Sequence of the first protein:
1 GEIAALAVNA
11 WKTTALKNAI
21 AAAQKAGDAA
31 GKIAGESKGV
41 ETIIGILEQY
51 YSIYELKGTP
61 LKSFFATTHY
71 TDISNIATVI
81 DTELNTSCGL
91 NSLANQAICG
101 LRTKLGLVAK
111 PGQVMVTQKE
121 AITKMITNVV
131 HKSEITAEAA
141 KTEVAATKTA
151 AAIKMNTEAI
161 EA

This data describes a binding interaction between two proteins.

Contacts between the two chains:
Residue V108 in the first protein is in contact with residue R44 in the second protein (closest heavy-atom distance 4.2 Å).
Residue L107 in the first protein is in contact with residue R44 in the second protein (closest heavy-atom distance 3.2 Å).
Residue L93 in the first protein is in contact with residue G79 in the second protein (closest heavy-atom distance 3.6 Å).
Residue N91 in the first protein is in contact with residue R72 in the second protein (closest heavy-atom distance 2.5 Å).
Residue Q113 in the first protein interacts with residue Y89 in the second protein (closest heavy-atom distance 4.4 Å).
Residue S87 in the first protein is in contact with residue L52 in the second protein (closest heavy-atom distance 4.5 Å).
Residue P111 in the first protein interacts with residue I87 in the second protein (closest heavy-atom distance 3.9 Å).
Residue L90 in the first protein is in contact with residue N80 in the second protein (closest heavy-atom distance 3.2 Å).
Residue Q96 in the first protein contacts residue L52 in the second protein (closest heavy-atom distance 3.8 Å).
Residue V114 in the first protein contacts residue W94 in the second protein (closest heavy-atom distance 3.8 Å).
Residue Q113 in the first protein is in contact with residue W94 in the second protein (closest heavy-atom distance 3.3 Å).
Residue Q113 in the first protein interacts with residue P92 in the second protein (closest heavy-atom distance 3.9 Å).
Residue L90 in the first protein interacts with residue F71 in the second protein (closest heavy-atom distance 3.5 Å).
Residue A109 in the first protein contacts residue E46 in the second protein (closest heavy-atom distance 3.8 Å).
Residue M115 in the first protein interacts with residue T42 in the second protein (closest heavy-atom distance 4.5 Å).
Residue V114 in the first protein interacts with residue Y89 in the second protein (closest heavy-atom distance 3.3 Å).
Residue P111 in the first protein contacts residue Q97 in the second protein (closest heavy-atom distance 4.0 Å).
Residue K110 in the first protein interacts with residue W94 in the second protein (closest heavy-atom distance 3.7 Å).
Residue M115 in the first protein is in contact with residue Q41 in the second protein (closest heavy-atom distance 4.2 Å).
Residue L93 in the first protein contacts residue N80 in the second protein (closest heavy-atom distance 3.2 Å).
Residue C88 in the first protein interacts with residue L52 in the second protein (closest heavy-atom distance 3.2 Å).
Residue P111 in the first protein interacts with residue S95 in the second protein (closest heavy-atom distance 3.1 Å).
Residue G112 in the first protein interacts with residue W94 in the second protein (closest heavy-atom distance 3.5 Å).
Residue V108 in the first protein is in contact with residue Y53 in the second protein (closest heavy-atom distance 4.5 Å).
Residue L90 in the first protein contacts residue L45 in the second protein (closest heavy-atom distance 3.5 Å).
Residue A109 in the first protein interacts with residue Q97 in the second protein (closest heavy-atom distance 4.2 Å).
Residue M115 in the first protein contacts residue R44 in the second protein (closest heavy-atom distance 4.0 Å).
Residue V114 in the first protein is in contact with residue P92 in the second protein (closest heavy-atom distance 3.5 Å).
Residue N91 in the first protein interacts with residue I73 in the second protein (closest heavy-atom distance 3.8 Å).
Residue N91 in the first protein interacts with residue D74 in the second protein (closest heavy-atom distance 3.2 Å).
Residue G89 in the first protein contacts residue R47 in the second protein (closest heavy-atom distance 4.5 Å).
Residue M115 in the first protein contacts residue Y89 in the second protein (closest heavy-atom distance 3.4 Å).
Residue L93 in the first protein is in contact with residue R47 in the second protein (closest heavy-atom distance 4.5 Å).
Residue Q118 in the first protein contacts residue Y53 in the second protein (closest heavy-atom distance 4.2 Å).
Residue R102 in the first protein contacts residue Y53 in the second protein (closest heavy-atom distance 3.3 Å).
Residue R102 in the first protein is in contact with residue S51 in the second protein (closest heavy-atom distance 3.0 Å).
Residue A109 in the first protein is in contact with residue R44 in the second protein (closest heavy-atom distance 3.5 Å).
Residue R102 in the first protein is in contact with residue L52 in the second protein (closest heavy-atom distance 4.5 Å).
Residue A109 in the first protein is in contact with residue W94 in the second protein (closest heavy-atom distance 3.5 Å).
Residue L107 in the first protein is in contact with residue Y53 in the second protein (closest heavy-atom distance 3.4 Å).
Residue C88 in the first protein interacts with residue S51 in the second protein (closest heavy-atom distance 3.9 Å).
Residue V108 in the first protein interacts with residue R50 in the second protein (closest heavy-atom distance 3.1 Å).
Residue L93 in the first protein contacts residue S77 in the second protein (closest heavy-atom distance 3.0 Å).
Residue P111 in the first protein contacts residue W94 in the second protein (closest heavy-atom distance 3.8 Å).
Residue L90 in the first protein interacts with residue I73 in the second protein (closest heavy-atom distance 3.7 Å).
Residue G112 in the first protein interacts with residue K93 in the second protein (closest heavy-atom distance 2.4 Å).
Residue G89 in the first protein contacts residue Y53 in the second protein (closest heavy-atom distance 3.7 Å).
Residue A109 in the first protein contacts residue I87 in the second protein (closest heavy-atom distance 4.3 Å).
Residue C88 in the first protein interacts with residue Y53 in the second protein (closest heavy-atom distance 2.9 Å).
Residue A109 in the first protein is in contact with residue R50 in the second protein (closest heavy-atom distance 2.9 Å).
Residue L90 in the first protein is in contact with residue R47 in the second protein (closest heavy-atom distance 4.3 Å).
Residue M115 in the first protein is in contact with residue D55 in the second protein (closest heavy-atom distance 4.0 Å).
Residue Q113 in the first protein contacts residue K93 in the second protein (closest heavy-atom distance 3.0 Å).
Residue T103 in the first protein interacts with residue S51 in the second protein (closest heavy-atom distance 4.1 Å).
Residue C99 in the first protein is in contact with residue L52 in the second protein (closest heavy-atom distance 3.8 Å).
Residue M115 in the first protein is in contact with residue W94 in the second protein (closest heavy-atom distance 3.9 Å).
Residue P111 in the first protein contacts residue E96 in the second protein (closest heavy-atom distance 3.8 Å).
Residue L90 in the first protein interacts with residue Y84 in the second protein (closest heavy-atom distance 4.1 Å).
Residue C99 in the first protein interacts with residue S51 in the second protein (closest heavy-atom distance 3.4 Å).
Residue L90 in the first protein interacts with residue S54 in the second protein (closest heavy-atom distance 3.6 Å).

Sequence of the second protein:
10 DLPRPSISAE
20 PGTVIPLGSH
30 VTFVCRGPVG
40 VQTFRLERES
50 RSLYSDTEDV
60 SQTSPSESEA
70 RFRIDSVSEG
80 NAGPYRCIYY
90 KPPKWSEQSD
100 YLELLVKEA